Contacts between the two chains:
Residue W222 in the second protein interacts with residue W10 in the first protein (closest heavy-atom distance 3.5 Å).
Residue Q22 in the second protein is in contact with residue A9 in the first protein (closest heavy-atom distance 2.9 Å).
Residue W10 in the second protein is in contact with residue W222 in the first protein (closest heavy-atom distance 3.5 Å).
Residue T25 in the second protein is in contact with residue W46 in the first protein (closest heavy-atom distance 3.6 Å).
Residue A23 in the second protein is in contact with residue S72 in the first protein (closest heavy-atom distance 3.7 Å).
Residue W10 in the second protein interacts with residue K227 in the first protein (closest heavy-atom distance 3.5 Å).
Residue L45 in the second protein is in contact with residue R193 in the first protein (closest heavy-atom distance 3.8 Å).
Residue Q22 in the second protein is in contact with residue N44 in the first protein (closest heavy-atom distance 2.8 Å).
Residue R193 in the second protein interacts with residue G48 in the first protein (closest heavy-atom distance 4.2 Å).
Residue W46 in the second protein interacts with residue P208 in the first protein (closest heavy-atom distance 4.0 Å).
Residue W46 in the second protein contacts residue T25 in the first protein (closest heavy-atom distance 3.6 Å).
Residue S71 in the second protein interacts with residue R193 in the first protein (closest heavy-atom distance 3.4 Å).
Residue R193 in the second protein interacts with residue L45 in the first protein (closest heavy-atom distance 3.8 Å).
Residue R193 in the second protein contacts residue N47 in the first protein (closest heavy-atom distance 4.1 Å).
Residue G11 in the second protein contacts residue W222 in the first protein (closest heavy-atom distance 3.5 Å).
Residue L45 in the second protein interacts with residue T25 in the first protein (closest heavy-atom distance 3.8 Å).
Residue P208 in the second protein contacts residue W46 in the first protein (closest heavy-atom distance 4.0 Å).
Residue W46 in the second protein is in contact with residue A24 in the first protein (closest heavy-atom distance 3.7 Å).
Residue W46 in the second protein interacts with residue F209 in the first protein (closest heavy-atom distance 3.7 Å).
Residue K227 in the second protein contacts residue W10 in the first protein (closest heavy-atom distance 3.5 Å).
Residue N44 in the second protein contacts residue T25 in the first protein (closest heavy-atom distance 4.0 Å).
Residue R193 in the second protein contacts residue W46 in the first protein (closest heavy-atom distance 2.5 Å).
Residue N44 in the second protein contacts residue Q22 in the first protein (closest heavy-atom distance 2.8 Å).
Residue W46 in the second protein interacts with residue Q213 in the first protein (closest heavy-atom distance 3.2 Å).
Residue T7 in the second protein contacts residue F209 in the first protein (closest heavy-atom distance 3.9 Å).
Residue N12 in the second protein contacts residue W222 in the first protein (closest heavy-atom distance 3.6 Å).
Residue N44 in the second protein contacts residue A24 in the first protein (closest heavy-atom distance 3.4 Å).
Residue Q22 in the second protein is in contact with residue W10 in the first protein (closest heavy-atom distance 3.0 Å).
Residue S72 in the second protein is in contact with residue A24 in the first protein (closest heavy-atom distance 3.7 Å).
Residue T25 in the second protein interacts with residue L45 in the first protein (closest heavy-atom distance 3.8 Å).
Residue W222 in the second protein interacts with residue N12 in the first protein (closest heavy-atom distance 3.6 Å).
Residue G48 in the second protein is in contact with residue R193 in the first protein (closest heavy-atom distance 4.2 Å).
Residue S42 in the second protein is in contact with residue A23 in the first protein (closest heavy-atom distance 3.6 Å).
Residue T25 in the second protein contacts residue N44 in the first protein (closest heavy-atom distance 4.0 Å).
Residue F209 in the second protein contacts residue T7 in the first protein (closest heavy-atom distance 3.9 Å).
Residue Q213 in the second protein is in contact with residue W10 in the first protein (closest heavy-atom distance 2.8 Å).
Residue W10 in the second protein interacts with residue Q213 in the first protein (closest heavy-atom distance 2.8 Å).
Residue N47 in the second protein is in contact with residue R193 in the first protein (closest heavy-atom distance 4.1 Å).
Residue W10 in the second protein interacts with residue Q22 in the first protein (closest heavy-atom distance 3.0 Å).
Residue A24 in the second protein is in contact with residue W46 in the first protein (closest heavy-atom distance 3.7 Å).
Residue W46 in the second protein contacts residue R193 in the first protein (closest heavy-atom distance 2.5 Å).
Residue S71 in the second protein interacts with residue T25 in the first protein (closest heavy-atom distance 3.4 Å).
Residue Q213 in the second protein contacts residue N44 in the first protein (closest heavy-atom distance 4.2 Å).
Residue W222 in the second protein is in contact with residue G11 in the first protein (closest heavy-atom distance 3.5 Å).
Residue A24 in the second protein interacts with residue N44 in the first protein (closest heavy-atom distance 3.4 Å).
Residue A215 in the second protein interacts with residue W10 in the first protein (closest heavy-atom distance 4.0 Å).
Residue N44 in the second protein interacts with residue Q213 in the first protein (closest heavy-atom distance 4.2 Å).
Residue A9 in the second protein contacts residue Q22 in the first protein (closest heavy-atom distance 2.9 Å).
Residue T25 in the second protein is in contact with residue S71 in the first protein (closest heavy-atom distance 3.4 Å).
Residue A24 in the second protein contacts residue S72 in the first protein (closest heavy-atom distance 3.7 Å).
Residue S72 in the second protein interacts with residue A23 in the first protein (closest heavy-atom distance 3.7 Å).
Residue W10 in the second protein contacts residue A215 in the first protein (closest heavy-atom distance 4.0 Å).
Residue F209 in the second protein interacts with residue W46 in the first protein (closest heavy-atom distance 3.7 Å).
Residue T25 in the second protein contacts residue S72 in the first protein (closest heavy-atom distance 3.9 Å).
Residue R193 in the second protein is in contact with residue S71 in the first protein (closest heavy-atom distance 3.4 Å).
Residue A23 in the second protein contacts residue S42 in the first protein (closest heavy-atom distance 3.6 Å).
Residue S72 in the second protein contacts residue T25 in the first protein (closest heavy-atom distance 3.9 Å).
Residue N44 in the second protein contacts residue A23 in the first protein (closest heavy-atom distance 3.3 Å).
Residue A23 in the second protein contacts residue N44 in the first protein (closest heavy-atom distance 3.3 Å).
Residue Q213 in the second protein is in contact with residue W46 in the first protein (closest heavy-atom distance 3.2 Å).

These two protein chains interact to form a complex.

Sequence of the second protein:
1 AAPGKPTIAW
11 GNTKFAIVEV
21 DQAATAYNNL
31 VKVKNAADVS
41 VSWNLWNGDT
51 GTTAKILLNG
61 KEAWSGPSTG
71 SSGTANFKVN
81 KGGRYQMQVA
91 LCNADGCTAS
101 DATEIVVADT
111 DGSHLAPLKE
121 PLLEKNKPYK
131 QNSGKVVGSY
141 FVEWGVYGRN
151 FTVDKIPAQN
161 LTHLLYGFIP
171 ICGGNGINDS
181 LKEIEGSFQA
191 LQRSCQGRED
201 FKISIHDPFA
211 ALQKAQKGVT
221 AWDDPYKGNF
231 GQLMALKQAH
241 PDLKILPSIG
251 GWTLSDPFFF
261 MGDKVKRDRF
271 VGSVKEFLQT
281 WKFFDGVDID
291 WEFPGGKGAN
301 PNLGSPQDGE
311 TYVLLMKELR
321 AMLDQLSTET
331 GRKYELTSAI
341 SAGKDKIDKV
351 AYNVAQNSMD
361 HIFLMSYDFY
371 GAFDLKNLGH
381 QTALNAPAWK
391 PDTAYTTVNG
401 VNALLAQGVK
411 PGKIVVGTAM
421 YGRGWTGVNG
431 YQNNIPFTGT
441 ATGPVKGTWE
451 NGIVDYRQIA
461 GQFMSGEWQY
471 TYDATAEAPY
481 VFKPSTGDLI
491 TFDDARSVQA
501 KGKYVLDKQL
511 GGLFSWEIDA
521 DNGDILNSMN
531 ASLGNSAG

Sequence of the first protein:
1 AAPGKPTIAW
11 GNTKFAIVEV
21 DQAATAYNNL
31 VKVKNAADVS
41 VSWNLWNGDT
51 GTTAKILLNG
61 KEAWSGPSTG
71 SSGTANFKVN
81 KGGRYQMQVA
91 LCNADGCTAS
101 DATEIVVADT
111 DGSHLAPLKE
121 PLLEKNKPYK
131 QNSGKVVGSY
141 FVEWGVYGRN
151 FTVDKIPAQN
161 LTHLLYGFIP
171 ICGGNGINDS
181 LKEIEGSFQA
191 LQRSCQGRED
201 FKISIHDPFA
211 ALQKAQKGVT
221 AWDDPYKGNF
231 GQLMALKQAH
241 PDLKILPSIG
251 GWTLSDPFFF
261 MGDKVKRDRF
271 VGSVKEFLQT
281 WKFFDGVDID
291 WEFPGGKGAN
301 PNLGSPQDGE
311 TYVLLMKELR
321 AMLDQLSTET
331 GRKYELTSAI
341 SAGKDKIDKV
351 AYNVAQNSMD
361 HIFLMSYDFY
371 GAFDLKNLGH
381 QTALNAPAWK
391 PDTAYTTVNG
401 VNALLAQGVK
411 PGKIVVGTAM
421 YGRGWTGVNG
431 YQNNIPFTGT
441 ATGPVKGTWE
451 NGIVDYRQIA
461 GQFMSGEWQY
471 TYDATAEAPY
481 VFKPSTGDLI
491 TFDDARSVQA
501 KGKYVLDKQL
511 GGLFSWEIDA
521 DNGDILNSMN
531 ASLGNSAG